Interface contacts:
Residue H56 in protein 1 interacts with residue V15 in protein 2 (closest heavy-atom distance 3.6 Å).
Residue N88 in protein 1 contacts residue A13 in protein 2 (closest heavy-atom distance 3.4 Å).
Residue V84 in protein 1 interacts with residue H11 in protein 2 (closest heavy-atom distance 3.5 Å).
Residue D13 in protein 1 is in contact with residue S8 in protein 2 (closest heavy-atom distance 3.5 Å).
Residue I45 in protein 1 is in contact with residue V15 in protein 2 (closest heavy-atom distance 3.6 Å).
Residue A67 in protein 1 is in contact with residue K7 in protein 2 (closest heavy-atom distance 3.6 Å).
Residue V61 in protein 1 contacts residue R12 in protein 2 (closest heavy-atom distance 3.1 Å).
Residue Y66 in protein 1 interacts with residue M5 in protein 2 (closest heavy-atom distance 3.2 Å).
Residue V82 in protein 1 contacts residue K9 in protein 2 (closest heavy-atom distance 2.8 Å).
Residue I62 in protein 1 is in contact with residue I10 in protein 2 (closest heavy-atom distance 3.4 Å).
Residue N88 in protein 1 is in contact with residue T14 in protein 2 (closest heavy-atom distance 2.9 Å).
Residue V61 in protein 1 interacts with residue A13 in protein 2 (closest heavy-atom distance 2.8 Å).
Residue M69 in protein 1 is in contact with residue R3 in protein 2 (closest heavy-atom distance 3.0 Å).
Residue G43 in protein 1 is in contact with residue T16 in protein 2 (closest heavy-atom distance 3.4 Å).
Residue I81 in protein 1 interacts with residue K9 in protein 2 (closest heavy-atom distance 3.4 Å).
Residue R80 in protein 1 contacts residue K7 in protein 2 (closest heavy-atom distance 2.8 Å).
Residue D70 in protein 1 interacts with residue L2 in protein 2 (closest heavy-atom distance 3.5 Å).
Residue N48 in protein 1 is in contact with residue D19 in protein 2 (closest heavy-atom distance 3.5 Å).
Residue D71 in protein 1 interacts with residue M1 in protein 2 (closest heavy-atom distance 3.3 Å).
Residue N88 in protein 1 contacts residue T16 in protein 2 (closest heavy-atom distance 3.5 Å).
Residue R80 in protein 1 is in contact with residue S8 in protein 2 (closest heavy-atom distance 3.5 Å).
Residue G58 in protein 1 contacts residue V15 in protein 2 (closest heavy-atom distance 2.9 Å).
Residue I64 in protein 1 contacts residue S8 in protein 2 (closest heavy-atom distance 3.4 Å).
Residue V55 in protein 1 contacts residue V15 in protein 2 (closest heavy-atom distance 3.6 Å).
Residue A67 in protein 1 interacts with residue M5 in protein 2 (closest heavy-atom distance 2.7 Å).
Residue D13 in protein 1 interacts with residue K7 in protein 2 (closest heavy-atom distance 2.8 Å).
Residue I47 in protein 1 interacts with residue D19 in protein 2 (closest heavy-atom distance 3.1 Å).
Residue V61 in protein 1 interacts with residue V15 in protein 2 (closest heavy-atom distance 3.6 Å).
Residue L60 in protein 1 contacts residue T14 in protein 2 (closest heavy-atom distance 3.3 Å).
Residue I47 in protein 1 contacts residue C17 in protein 2 (closest heavy-atom distance 3.0 Å).
Residue V82 in protein 1 interacts with residue H11 in protein 2 (closest heavy-atom distance 2.9 Å).
Residue A67 in protein 1 is in contact with residue T4 in protein 2 (closest heavy-atom distance 3.5 Å).
Residue D59 in protein 1 interacts with residue T14 in protein 2 (closest heavy-atom distance 3.6 Å).
Residue A65 in protein 1 contacts residue K7 in protein 2 (closest heavy-atom distance 3.0 Å).
Residue I47 in protein 1 contacts residue A18 in protein 2 (closest heavy-atom distance 3.1 Å).
Residue A65 in protein 1 is in contact with residue S8 in protein 2 (closest heavy-atom distance 2.9 Å).
Residue V82 in protein 1 interacts with residue I10 in protein 2 (closest heavy-atom distance 3.5 Å).
Residue I45 in protein 1 interacts with residue T14 in protein 2 (closest heavy-atom distance 3.5 Å).
Residue V84 in protein 1 is in contact with residue R12 in protein 2 (closest heavy-atom distance 3.5 Å).
Residue P79 in protein 1 contacts residue L6 in protein 2 (closest heavy-atom distance 3.4 Å).
Residue L63 in protein 1 is in contact with residue K9 in protein 2 (closest heavy-atom distance 3.1 Å).
Residue L60 in protein 1 contacts residue A13 in protein 2 (closest heavy-atom distance 3.3 Å).
Residue D71 in protein 1 interacts with residue R3 in protein 2 (closest heavy-atom distance 3.0 Å).
Residue M69 in protein 1 contacts residue L2 in protein 2 (closest heavy-atom distance 3.5 Å).
Residue D59 in protein 1 interacts with residue V15 in protein 2 (closest heavy-atom distance 2.9 Å).
Residue A67 in protein 1 is in contact with residue R3 in protein 2 (closest heavy-atom distance 3.6 Å).
Residue P79 in protein 1 is in contact with residue K7 in protein 2 (closest heavy-atom distance 3.4 Å).
Residue T68 in protein 1 contacts residue R3 in protein 2 (closest heavy-atom distance 3.4 Å).
Residue R80 in protein 1 contacts residue K9 in protein 2 (closest heavy-atom distance 3.1 Å).
Residue I47 in protein 1 is in contact with residue V15 in protein 2 (closest heavy-atom distance 3.6 Å).
Residue L63 in protein 1 contacts residue I10 in protein 2 (closest heavy-atom distance 2.8 Å).
Residue A12 in protein 1 is in contact with residue S8 in protein 2 (closest heavy-atom distance 2.7 Å).
Residue H53 in protein 1 interacts with residue L20 in protein 2 (closest heavy-atom distance 3.4 Å).
Residue G49 in protein 1 contacts residue D19 in protein 2 (closest heavy-atom distance 2.7 Å).
Residue E18 in protein 1 interacts with residue K7 in protein 2 (closest heavy-atom distance 2.7 Å).
Residue L60 in protein 1 contacts residue R12 in protein 2 (closest heavy-atom distance 3.3 Å).
Residue I45 in protein 1 interacts with residue T16 in protein 2 (closest heavy-atom distance 2.9 Å).
Residue L14 in protein 1 interacts with residue S8 in protein 2 (closest heavy-atom distance 3.6 Å).
Residue N48 in protein 1 interacts with residue Y22 in protein 2 (closest heavy-atom distance 3.5 Å).
Residue G49 in protein 1 contacts residue L20 in protein 2 (closest heavy-atom distance 3.3 Å).

This data describes a binding interaction between two proteins.

Sequence of protein 1:
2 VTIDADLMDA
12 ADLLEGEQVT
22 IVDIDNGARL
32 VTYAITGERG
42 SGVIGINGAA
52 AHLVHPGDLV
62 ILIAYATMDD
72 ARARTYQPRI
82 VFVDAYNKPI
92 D

Sequence of protein 2:
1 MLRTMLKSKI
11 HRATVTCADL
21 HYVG